Sequence of protein 1:
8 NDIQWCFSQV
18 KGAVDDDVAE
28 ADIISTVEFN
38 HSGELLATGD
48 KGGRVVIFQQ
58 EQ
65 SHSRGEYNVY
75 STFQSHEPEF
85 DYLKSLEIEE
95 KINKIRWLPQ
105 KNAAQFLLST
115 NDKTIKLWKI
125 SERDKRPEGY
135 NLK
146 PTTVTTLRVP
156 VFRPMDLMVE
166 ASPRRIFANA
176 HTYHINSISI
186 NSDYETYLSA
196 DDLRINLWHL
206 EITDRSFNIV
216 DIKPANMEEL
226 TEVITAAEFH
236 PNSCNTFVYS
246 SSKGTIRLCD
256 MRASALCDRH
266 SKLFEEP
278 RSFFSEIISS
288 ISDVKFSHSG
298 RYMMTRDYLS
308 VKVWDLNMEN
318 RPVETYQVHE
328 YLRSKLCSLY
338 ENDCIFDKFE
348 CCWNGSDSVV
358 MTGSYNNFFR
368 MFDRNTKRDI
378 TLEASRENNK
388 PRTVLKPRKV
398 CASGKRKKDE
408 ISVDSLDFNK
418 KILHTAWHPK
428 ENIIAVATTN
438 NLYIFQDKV

This data describes a binding interaction between two proteins.

Interface contacts:
Residue R14 in protein 2 contacts residue G133 in protein 1 (closest heavy-atom distance 2.7 Å).
Residue L3 in protein 2 contacts residue T150 in protein 1 (closest heavy-atom distance 3.0 Å).
Residue Q210 in protein 2 contacts residue S187 in protein 1 (closest heavy-atom distance 3.6 Å).
Residue R176 in protein 2 is in contact with residue D188 in protein 1 (closest heavy-atom distance 2.9 Å).
Residue E288 in protein 2 contacts residue S259 in protein 1 (closest heavy-atom distance 3.7 Å).
Residue T91 in protein 2 contacts residue N106 in protein 1 (closest heavy-atom distance 3.6 Å).
Residue F134 in protein 2 is in contact with residue Q104 in protein 1 (closest heavy-atom distance 3.4 Å).
Residue A7 in protein 2 contacts residue N135 in protein 1 (closest heavy-atom distance 3.6 Å).
Residue W133 in protein 2 interacts with residue A107 in protein 1 (closest heavy-atom distance 3.4 Å).
Residue D50 in protein 2 interacts with residue K129 in protein 1 (closest heavy-atom distance 2.9 Å).
Residue W133 in protein 2 contacts residue K105 in protein 1 (closest heavy-atom distance 3.6 Å).
Residue R214 in protein 2 contacts residue R257 in protein 1 (closest heavy-atom distance 3.4 Å).
Residue R176 in protein 2 contacts residue Y189 in protein 1 (closest heavy-atom distance 3.6 Å).
Residue T135 in protein 2 interacts with residue K105 in protein 1 (closest heavy-atom distance 3.3 Å).
Residue V8 in protein 2 contacts residue L136 in protein 1 (closest heavy-atom distance 3.1 Å).
Residue D211 in protein 2 interacts with residue R257 in protein 1 (closest heavy-atom distance 2.7 Å).
Residue D211 in protein 2 contacts residue C239 in protein 1 (closest heavy-atom distance 3.0 Å).
Residue R14 in protein 2 contacts residue P131 in protein 1 (closest heavy-atom distance 3.1 Å).
Residue L3 in protein 2 is in contact with residue V149 in protein 1 (closest heavy-atom distance 3.3 Å).
Residue A7 in protein 2 interacts with residue L152 in protein 1 (closest heavy-atom distance 3.2 Å).
Residue R39 in protein 2 contacts residue L152 in protein 1 (closest heavy-atom distance 3.5 Å).
Residue E43 in protein 2 is in contact with residue V154 in protein 1 (closest heavy-atom distance 3.6 Å).
Residue W133 in protein 2 is in contact with residue N106 in protein 1 (closest heavy-atom distance 3.4 Å).
Residue W250 in protein 2 interacts with residue R257 in protein 1 (closest heavy-atom distance 3.1 Å).
Residue A7 in protein 2 interacts with residue L136 in protein 1 (closest heavy-atom distance 3.4 Å).
Residue E93 in protein 2 contacts residue K105 in protein 1 (closest heavy-atom distance 3.6 Å).
Residue I6 in protein 2 interacts with residue L152 in protein 1 (closest heavy-atom distance 3.4 Å).
Residue R14 in protein 2 contacts residue Y134 in protein 1 (closest heavy-atom distance 3.0 Å).
Residue E93 in protein 2 interacts with residue N106 in protein 1 (closest heavy-atom distance 3.4 Å).
Residue W250 in protein 2 is in contact with residue M256 in protein 1 (closest heavy-atom distance 3.5 Å).
Residue I10 in protein 2 is in contact with residue R153 in protein 1 (closest heavy-atom distance 3.1 Å).
Residue R39 in protein 2 contacts residue R153 in protein 1 (closest heavy-atom distance 2.6 Å).
Residue P172 in protein 2 contacts residue D188 in protein 1 (closest heavy-atom distance 3.6 Å).
Residue T51 in protein 2 contacts residue F157 in protein 1 (closest heavy-atom distance 3.6 Å).
Residue Y4 in protein 2 contacts residue L136 in protein 1 (closest heavy-atom distance 3.3 Å).
Residue R14 in protein 2 is in contact with residue E132 in protein 1 (closest heavy-atom distance 3.4 Å).
Residue E209 in protein 2 is in contact with residue R257 in protein 1 (closest heavy-atom distance 2.9 Å).
Residue R176 in protein 2 contacts residue E190 in protein 1 (closest heavy-atom distance 3.1 Å).
Residue D11 in protein 2 contacts residue L136 in protein 1 (closest heavy-atom distance 2.9 Å).
Residue E93 in protein 2 is in contact with residue K123 in protein 1 (closest heavy-atom distance 2.8 Å).
Residue D11 in protein 2 interacts with residue Y134 in protein 1 (closest heavy-atom distance 3.4 Å).
Residue Q210 in protein 2 is in contact with residue C239 in protein 1 (closest heavy-atom distance 2.6 Å).
Residue E93 in protein 2 contacts residue F110 in protein 1 (closest heavy-atom distance 3.5 Å).
Residue D50 in protein 2 is in contact with residue F157 in protein 1 (closest heavy-atom distance 2.9 Å).
Residue T95 in protein 2 contacts residue E206 in protein 1 (closest heavy-atom distance 3.1 Å).
Residue I10 in protein 2 is in contact with residue N135 in protein 1 (closest heavy-atom distance 3.4 Å).
Residue F47 in protein 2 contacts residue P155 in protein 1 (closest heavy-atom distance 2.9 Å).
Residue W250 in protein 2 contacts residue A260 in protein 1 (closest heavy-atom distance 3.3 Å).
Residue E288 in protein 2 interacts with residue A260 in protein 1 (closest heavy-atom distance 3.5 Å).
Residue E94 in protein 2 is in contact with residue R170 in protein 1 (closest heavy-atom distance 3.0 Å).
Residue K248 in protein 2 interacts with residue R257 in protein 1 (closest heavy-atom distance 3.6 Å).
Residue W250 in protein 2 interacts with residue S259 in protein 1 (closest heavy-atom distance 3.4 Å).
Residue D11 in protein 2 is in contact with residue N135 in protein 1 (closest heavy-atom distance 2.8 Å).
Residue C287 in protein 2 contacts residue R264 in protein 1 (closest heavy-atom distance 2.8 Å).
Residue P172 in protein 2 contacts residue S187 in protein 1 (closest heavy-atom distance 3.6 Å).
Residue F47 in protein 2 contacts residue F157 in protein 1 (closest heavy-atom distance 3.4 Å).
Residue Y4 in protein 2 is in contact with residue V149 in protein 1 (closest heavy-atom distance 3.4 Å).
Residue Y53 in protein 2 is in contact with residue R127 in protein 1 (closest heavy-atom distance 3.5 Å).
Residue L3 in protein 2 interacts with residue L152 in protein 1 (closest heavy-atom distance 3.5 Å).
Residue F134 in protein 2 is in contact with residue K105 in protein 1 (closest heavy-atom distance 3.1 Å).

Sequence of protein 2:
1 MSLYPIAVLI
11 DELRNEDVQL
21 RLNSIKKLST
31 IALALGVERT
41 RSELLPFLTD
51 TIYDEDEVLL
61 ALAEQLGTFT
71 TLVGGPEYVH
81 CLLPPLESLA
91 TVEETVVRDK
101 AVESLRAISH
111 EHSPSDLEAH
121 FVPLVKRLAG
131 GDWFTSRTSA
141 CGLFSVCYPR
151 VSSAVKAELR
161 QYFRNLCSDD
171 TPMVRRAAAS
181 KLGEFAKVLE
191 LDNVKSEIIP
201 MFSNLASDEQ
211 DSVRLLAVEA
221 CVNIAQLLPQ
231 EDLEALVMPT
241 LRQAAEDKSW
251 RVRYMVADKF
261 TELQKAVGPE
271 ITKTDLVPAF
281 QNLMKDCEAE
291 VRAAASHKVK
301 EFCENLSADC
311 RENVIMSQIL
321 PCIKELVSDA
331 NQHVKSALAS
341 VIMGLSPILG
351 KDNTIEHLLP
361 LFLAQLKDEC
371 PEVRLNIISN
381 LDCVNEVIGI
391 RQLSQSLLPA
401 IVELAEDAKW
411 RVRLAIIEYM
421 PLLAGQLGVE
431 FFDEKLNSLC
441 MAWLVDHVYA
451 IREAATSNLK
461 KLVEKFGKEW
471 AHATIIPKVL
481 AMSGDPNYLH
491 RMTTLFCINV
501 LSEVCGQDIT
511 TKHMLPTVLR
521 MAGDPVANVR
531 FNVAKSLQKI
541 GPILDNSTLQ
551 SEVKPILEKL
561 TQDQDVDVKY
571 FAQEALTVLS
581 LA